Sequence of the second protein:
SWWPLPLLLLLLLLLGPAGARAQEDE

Sequence of the first protein:
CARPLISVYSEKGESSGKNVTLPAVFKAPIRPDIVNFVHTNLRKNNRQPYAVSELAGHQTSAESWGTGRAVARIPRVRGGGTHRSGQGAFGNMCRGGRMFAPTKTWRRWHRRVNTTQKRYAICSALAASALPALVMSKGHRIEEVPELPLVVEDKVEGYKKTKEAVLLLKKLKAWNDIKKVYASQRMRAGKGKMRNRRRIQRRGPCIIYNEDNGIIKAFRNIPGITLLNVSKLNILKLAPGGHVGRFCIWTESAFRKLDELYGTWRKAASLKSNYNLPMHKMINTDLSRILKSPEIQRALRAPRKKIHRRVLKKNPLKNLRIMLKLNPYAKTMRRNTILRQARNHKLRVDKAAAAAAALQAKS

Residue-level contacts at the interface:
Residue S85 in the first protein interacts with residue L9 in the second protein (closest heavy-atom distance 5.0 Å).
Residue S85 in the first protein interacts with residue L11 in the second protein (closest heavy-atom distance 4.5 Å).
Residue H83 in the first protein contacts residue L7 in the second protein (closest heavy-atom distance 3.7 Å).
Residue T82 in the first protein is in contact with residue L11 in the second protein (closest heavy-atom distance 4.8 Å).
Residue H83 in the first protein contacts residue L9 in the second protein (closest heavy-atom distance 3.3 Å).
Residue G81 in the first protein is in contact with residue L11 in the second protein (closest heavy-atom distance 2.7 Å).
Residue R69 in the first protein interacts with residue L14 in the second protein (closest heavy-atom distance 2.7 Å).
Residue T82 in the first protein is in contact with residue L9 in the second protein (closest heavy-atom distance 2.8 Å).
Residue G81 in the first protein is in contact with residue L8 in the second protein (closest heavy-atom distance 4.8 Å).
Residue R69 in the first protein interacts with residue L15 in the second protein (closest heavy-atom distance 4.7 Å).
Residue H83 in the first protein contacts residue L8 in the second protein (closest heavy-atom distance 4.4 Å).
Residue G81 in the first protein is in contact with residue L9 in the second protein (closest heavy-atom distance 3.1 Å).
Residue G80 in the first protein contacts residue L11 in the second protein (closest heavy-atom distance 3.4 Å).
Residue G81 in the first protein contacts residue L10 in the second protein (closest heavy-atom distance 4.8 Å).
Residue R69 in the first protein is in contact with residue P17 in the second protein (closest heavy-atom distance 4.7 Å).

The following describes two proteins that form a bound complex.